This data describes a binding interaction between two proteins.

Sequence of protein 1:
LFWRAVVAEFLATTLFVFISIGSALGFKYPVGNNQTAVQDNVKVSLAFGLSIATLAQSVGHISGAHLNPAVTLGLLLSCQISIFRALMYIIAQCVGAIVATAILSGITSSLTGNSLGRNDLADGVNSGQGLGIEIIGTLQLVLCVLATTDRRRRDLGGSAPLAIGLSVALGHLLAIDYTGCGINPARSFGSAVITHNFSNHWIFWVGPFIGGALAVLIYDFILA

Sequence of protein 2:
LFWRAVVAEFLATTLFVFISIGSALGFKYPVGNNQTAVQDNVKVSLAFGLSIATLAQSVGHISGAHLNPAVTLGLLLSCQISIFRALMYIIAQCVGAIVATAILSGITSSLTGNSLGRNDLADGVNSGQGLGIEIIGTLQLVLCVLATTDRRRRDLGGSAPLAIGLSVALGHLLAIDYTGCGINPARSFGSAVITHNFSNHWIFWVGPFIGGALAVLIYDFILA

Residue-level contacts at the interface:
Residue Q137 in protein 1 contacts residue L119 in protein 2 (closest heavy-atom distance 4.1 Å).
Residue L174 in protein 1 interacts with residue L170 in protein 2 (closest heavy-atom distance 4.4 Å).
Residue N134 in protein 1 is in contact with residue L119 in protein 2 (closest heavy-atom distance 3.4 Å).
Residue L178 in protein 1 contacts residue A55 in protein 2 (closest heavy-atom distance 3.4 Å).
Residue L178 in protein 1 interacts with residue K51 in protein 2 (closest heavy-atom distance 4.4 Å).
Residue G165 in protein 1 interacts with residue S167 in protein 2 (closest heavy-atom distance 4.6 Å).
Residue L164 in protein 1 contacts residue P169 in protein 2 (closest heavy-atom distance 4.2 Å).
Residue L147 in protein 1 interacts with residue L23 in protein 2 (closest heavy-atom distance 4.2 Å).
Residue I144 in protein 1 is in contact with residue L23 in protein 2 (closest heavy-atom distance 3.2 Å).
Residue A155 in protein 1 contacts residue T62 in protein 2 (closest heavy-atom distance 4.2 Å).
Residue Q148 in protein 1 interacts with residue L58 in protein 2 (closest heavy-atom distance 4.2 Å).
Residue C152 in protein 1 interacts with residue L58 in protein 2 (closest heavy-atom distance 4.4 Å).
Residue I144 in protein 1 interacts with residue F26 in protein 2 (closest heavy-atom distance 4.2 Å).
Residue D185 in protein 1 interacts with residue K51 in protein 2 (closest heavy-atom distance 4.5 Å).
Residue L151 in protein 1 interacts with residue T62 in protein 2 (closest heavy-atom distance 4.2 Å).
Residue G165 in protein 1 contacts residue G166 in protein 2 (closest heavy-atom distance 4.5 Å).
Residue L181 in protein 1 is in contact with residue A55 in protein 2 (closest heavy-atom distance 4.5 Å).
Residue D163 in protein 1 is in contact with residue S66 in protein 2 (closest heavy-atom distance 4.3 Å).
Residue D185 in protein 1 contacts residue G34 in protein 2 (closest heavy-atom distance 4.1 Å).
Residue D185 in protein 1 interacts with residue S31 in protein 2 (closest heavy-atom distance 4.0 Å).
Residue R159 in protein 1 is in contact with residue Q65 in protein 2 (closest heavy-atom distance 3.8 Å).
Residue R159 in protein 1 is in contact with residue A64 in protein 2 (closest heavy-atom distance 3.2 Å).
Residue V50 in protein 1 is in contact with residue K51 in protein 2 (closest heavy-atom distance 4.3 Å).
Residue V46 in protein 1 interacts with residue D48 in protein 2 (closest heavy-atom distance 4.7 Å).
Residue S167 in protein 1 contacts residue S167 in protein 2 (closest heavy-atom distance 4.1 Å).
Residue G166 in protein 1 is in contact with residue S167 in protein 2 (closest heavy-atom distance 4.6 Å).
Residue Y186 in protein 1 contacts residue G34 in protein 2 (closest heavy-atom distance 3.6 Å).
Residue V133 in protein 1 is in contact with residue P38 in protein 2 (closest heavy-atom distance 4.5 Å).
Residue L182 in protein 1 contacts residue I27 in protein 2 (closest heavy-atom distance 3.6 Å).
Residue R159 in protein 1 interacts with residue A61 in protein 2 (closest heavy-atom distance 3.1 Å).
Residue Y186 in protein 1 interacts with residue P38 in protein 2 (closest heavy-atom distance 4.7 Å).
Residue L178 in protein 1 interacts with residue L54 in protein 2 (closest heavy-atom distance 3.5 Å).
Residue I226 in protein 1 contacts residue L19 in protein 2 (closest heavy-atom distance 3.5 Å).
Residue I141 in protein 1 interacts with residue I115 in protein 2 (closest heavy-atom distance 4.5 Å).
Residue I144 in protein 1 interacts with residue I27 in protein 2 (closest heavy-atom distance 4.5 Å).
Residue Q47 in protein 1 is in contact with residue Q47 in protein 2 (closest heavy-atom distance 2.9 Å).
Residue R159 in protein 1 contacts residue P169 in protein 2 (closest heavy-atom distance 4.1 Å).
Residue L182 in protein 1 contacts residue S31 in protein 2 (closest heavy-atom distance 4.2 Å).
Residue L182 in protein 1 is in contact with residue G30 in protein 2 (closest heavy-atom distance 4.3 Å).
Residue Q148 in protein 1 interacts with residue T62 in protein 2 (closest heavy-atom distance 4.1 Å).
Residue S175 in protein 1 is in contact with residue L58 in protein 2 (closest heavy-atom distance 3.6 Å).
Residue L164 in protein 1 interacts with residue S167 in protein 2 (closest heavy-atom distance 2.9 Å).
Residue Q137 in protein 1 contacts residue I115 in protein 2 (closest heavy-atom distance 3.2 Å).
Residue L181 in protein 1 interacts with residue K51 in protein 2 (closest heavy-atom distance 3.2 Å).
Residue Y227 in protein 1 is in contact with residue A64 in protein 2 (closest heavy-atom distance 3.7 Å).
Residue L181 in protein 1 interacts with residue S31 in protein 2 (closest heavy-atom distance 4.3 Å).
Residue L164 in protein 1 is in contact with residue G166 in protein 2 (closest heavy-atom distance 4.4 Å).
Residue Y186 in protein 1 interacts with residue Y37 in protein 2 (closest heavy-atom distance 3.1 Å).
Residue A155 in protein 1 contacts residue A64 in protein 2 (closest heavy-atom distance 3.7 Å).
Residue V133 in protein 1 contacts residue L119 in protein 2 (closest heavy-atom distance 2.9 Å).
Residue R162 in protein 1 contacts residue S66 in protein 2 (closest heavy-atom distance 3.5 Å).
Residue G138 in protein 1 interacts with residue I115 in protein 2 (closest heavy-atom distance 4.5 Å).
Residue R159 in protein 1 is in contact with residue S66 in protein 2 (closest heavy-atom distance 3.1 Å).
Residue R162 in protein 1 contacts residue V67 in protein 2 (closest heavy-atom distance 3.9 Å).
Residue L164 in protein 1 is in contact with residue A168 in protein 2 (closest heavy-atom distance 3.5 Å).
Residue F229 in protein 1 contacts residue V15 in protein 2 (closest heavy-atom distance 3.8 Å).
Residue L178 in protein 1 contacts residue L58 in protein 2 (closest heavy-atom distance 4.1 Å).
Residue C152 in protein 1 contacts residue T62 in protein 2 (closest heavy-atom distance 3.9 Å).
Residue D185 in protein 1 contacts residue G30 in protein 2 (closest heavy-atom distance 3.0 Å).
Residue G166 in protein 1 is in contact with residue G166 in protein 2 (closest heavy-atom distance 3.9 Å).